This data describes a binding interaction between two proteins.

Sequence of chain B:
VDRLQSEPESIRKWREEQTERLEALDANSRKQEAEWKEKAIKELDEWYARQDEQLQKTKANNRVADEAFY

Contacts between the two chains:
Residue L1504 in chain A is in contact with residue N61 in chain B (closest heavy-atom distance 4.6 Å).

Sequence of chain A:
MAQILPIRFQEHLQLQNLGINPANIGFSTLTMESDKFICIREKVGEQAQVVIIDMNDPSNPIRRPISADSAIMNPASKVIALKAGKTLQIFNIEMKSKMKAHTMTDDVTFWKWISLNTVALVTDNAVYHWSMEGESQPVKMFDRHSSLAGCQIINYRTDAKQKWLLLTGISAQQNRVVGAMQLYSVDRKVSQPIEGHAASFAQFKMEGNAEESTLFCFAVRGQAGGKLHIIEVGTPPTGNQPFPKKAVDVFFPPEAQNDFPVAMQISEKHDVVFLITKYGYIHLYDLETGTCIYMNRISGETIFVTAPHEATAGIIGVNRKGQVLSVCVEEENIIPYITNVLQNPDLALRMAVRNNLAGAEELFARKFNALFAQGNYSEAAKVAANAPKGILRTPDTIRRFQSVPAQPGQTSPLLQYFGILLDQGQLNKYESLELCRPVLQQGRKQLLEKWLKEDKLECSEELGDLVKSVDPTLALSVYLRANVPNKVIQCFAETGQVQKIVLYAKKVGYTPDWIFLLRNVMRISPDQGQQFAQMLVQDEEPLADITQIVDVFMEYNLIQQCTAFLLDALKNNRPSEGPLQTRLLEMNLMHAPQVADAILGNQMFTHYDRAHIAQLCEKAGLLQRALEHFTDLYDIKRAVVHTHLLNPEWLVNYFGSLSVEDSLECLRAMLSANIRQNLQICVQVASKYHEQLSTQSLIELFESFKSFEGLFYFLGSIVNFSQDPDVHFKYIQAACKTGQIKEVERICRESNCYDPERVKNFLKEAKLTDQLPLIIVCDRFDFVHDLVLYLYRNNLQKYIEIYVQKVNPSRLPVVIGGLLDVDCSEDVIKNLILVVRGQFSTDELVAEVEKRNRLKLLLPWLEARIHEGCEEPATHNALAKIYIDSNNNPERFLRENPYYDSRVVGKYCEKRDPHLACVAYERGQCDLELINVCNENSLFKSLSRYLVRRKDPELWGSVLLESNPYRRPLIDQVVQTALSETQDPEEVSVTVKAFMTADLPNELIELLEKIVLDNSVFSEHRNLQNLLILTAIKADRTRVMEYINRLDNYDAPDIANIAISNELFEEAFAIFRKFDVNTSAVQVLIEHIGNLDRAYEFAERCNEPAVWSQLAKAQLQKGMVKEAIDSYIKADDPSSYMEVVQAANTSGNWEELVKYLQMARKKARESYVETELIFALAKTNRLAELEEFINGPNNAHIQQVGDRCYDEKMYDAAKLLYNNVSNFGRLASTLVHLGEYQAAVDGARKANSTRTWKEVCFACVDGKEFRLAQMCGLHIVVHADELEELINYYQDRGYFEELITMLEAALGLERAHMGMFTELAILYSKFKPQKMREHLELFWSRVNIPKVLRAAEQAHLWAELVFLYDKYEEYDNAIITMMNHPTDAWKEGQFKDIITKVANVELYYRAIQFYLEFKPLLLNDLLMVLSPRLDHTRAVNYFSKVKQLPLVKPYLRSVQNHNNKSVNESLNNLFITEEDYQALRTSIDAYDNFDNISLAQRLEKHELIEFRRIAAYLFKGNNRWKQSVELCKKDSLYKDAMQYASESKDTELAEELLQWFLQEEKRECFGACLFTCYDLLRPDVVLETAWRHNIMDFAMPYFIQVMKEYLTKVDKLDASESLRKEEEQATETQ